Sequence of the first protein:
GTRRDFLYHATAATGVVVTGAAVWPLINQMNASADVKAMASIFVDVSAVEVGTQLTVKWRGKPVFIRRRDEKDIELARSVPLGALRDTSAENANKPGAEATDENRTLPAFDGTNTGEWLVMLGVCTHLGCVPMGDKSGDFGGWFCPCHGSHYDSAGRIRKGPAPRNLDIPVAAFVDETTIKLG

Sequence of the second protein:
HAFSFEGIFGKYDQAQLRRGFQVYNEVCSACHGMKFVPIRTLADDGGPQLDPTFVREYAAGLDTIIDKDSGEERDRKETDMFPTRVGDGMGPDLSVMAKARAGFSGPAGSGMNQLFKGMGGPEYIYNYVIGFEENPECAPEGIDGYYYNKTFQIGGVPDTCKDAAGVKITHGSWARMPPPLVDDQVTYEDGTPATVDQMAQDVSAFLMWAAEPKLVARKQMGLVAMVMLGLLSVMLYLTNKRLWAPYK

This data describes a binding interaction between two proteins.

Residue-level contacts at the interface:
Residue K168 in the second protein is in contact with residue K144 in the first protein (closest heavy-atom distance 3.9 Å).
Residue D165 in the second protein contacts residue K144 in the first protein (closest heavy-atom distance 4.5 Å).
Residue D165 in the second protein contacts residue K80 in the first protein (closest heavy-atom distance 4.4 Å).
Residue K168 in the second protein is in contact with residue D143 in the first protein (closest heavy-atom distance 4.3 Å).